Sequence of chain A:
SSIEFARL

Sequence of chain B:
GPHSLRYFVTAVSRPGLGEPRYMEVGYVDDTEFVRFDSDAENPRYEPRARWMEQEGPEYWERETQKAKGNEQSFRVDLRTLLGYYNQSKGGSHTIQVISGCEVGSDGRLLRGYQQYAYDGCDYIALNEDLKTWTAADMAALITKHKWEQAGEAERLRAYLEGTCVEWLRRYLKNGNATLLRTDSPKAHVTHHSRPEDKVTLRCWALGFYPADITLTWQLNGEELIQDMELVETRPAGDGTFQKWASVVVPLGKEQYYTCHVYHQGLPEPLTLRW

Interface contacts:
Residue S99 in chain B is in contact with residue I3 in chain A (closest heavy-atom distance 4.1 Å).
Residue R155 in chain B contacts residue A6 in chain A (closest heavy-atom distance 3.6 Å).
Residue E152 in chain B interacts with residue A6 in chain A (closest heavy-atom distance 3.4 Å).
Residue T143 in chain B is in contact with residue R7 in chain A (closest heavy-atom distance 4.4 Å).
Residue L81 in chain B contacts residue L8 in chain A (closest heavy-atom distance 4.1 Å).
Residue R62 in chain B is in contact with residue S1 in chain A (closest heavy-atom distance 4.7 Å).
Residue I95 in chain B is in contact with residue L8 in chain A (closest heavy-atom distance 4.1 Å).
Residue L5 in chain B is in contact with residue S1 in chain A (closest heavy-atom distance 4.5 Å).
Residue V9 in chain B is in contact with residue F5 in chain A (closest heavy-atom distance 3.7 Å).
Residue E24 in chain B contacts residue S2 in chain A (closest heavy-atom distance 3.0 Å).
Residue Y59 in chain B contacts residue S1 in chain A (closest heavy-atom distance 4.5 Å).
Residue S99 in chain B contacts residue F5 in chain A (closest heavy-atom distance 4.2 Å).
Residue W167 in chain B interacts with residue S1 in chain A (closest heavy-atom distance 3.5 Å).
Residue W147 in chain B is in contact with residue A6 in chain A (closest heavy-atom distance 3.7 Å).
Residue Y45 in chain B interacts with residue S2 in chain A (closest heavy-atom distance 3.9 Å).
Residue N70 in chain B interacts with residue S2 in chain A (closest heavy-atom distance 4.6 Å).
Residue Y116 in chain B interacts with residue A6 in chain A (closest heavy-atom distance 3.7 Å).
Residue Y159 in chain B contacts residue S1 in chain A (closest heavy-atom distance 2.9 Å).
Residue Y22 in chain B contacts residue F5 in chain A (closest heavy-atom distance 4.3 Å).
Residue T163 in chain B is in contact with residue S1 in chain A (closest heavy-atom distance 4.2 Å).
Residue D77 in chain B contacts residue R7 in chain A (closest heavy-atom distance 2.9 Å).
Residue W147 in chain B contacts residue R7 in chain A (closest heavy-atom distance 2.8 Å).
Residue E24 in chain B interacts with residue F5 in chain A (closest heavy-atom distance 4.7 Å).
Residue Q114 in chain B contacts residue I3 in chain A (closest heavy-atom distance 4.4 Å).
Residue K66 in chain B is in contact with residue S2 in chain A (closest heavy-atom distance 2.7 Å).
Residue V76 in chain B is in contact with residue R7 in chain A (closest heavy-atom distance 4.1 Å).
Residue Y116 in chain B interacts with residue F5 in chain A (closest heavy-atom distance 3.5 Å).
Residue N70 in chain B contacts residue E4 in chain A (closest heavy-atom distance 4.1 Å).
Residue S73 in chain B interacts with residue R7 in chain A (closest heavy-atom distance 3.1 Å).
Residue R155 in chain B is in contact with residue F5 in chain A (closest heavy-atom distance 4.1 Å).
Residue L156 in chain B is in contact with residue I3 in chain A (closest heavy-atom distance 3.5 Å).
Residue R155 in chain B contacts residue E4 in chain A (closest heavy-atom distance 2.9 Å).
Residue F74 in chain B contacts residue F5 in chain A (closest heavy-atom distance 3.8 Å).
Residue K66 in chain B is in contact with residue E4 in chain A (closest heavy-atom distance 4.4 Å).
Residue E63 in chain B is in contact with residue S2 in chain A (closest heavy-atom distance 4.1 Å).
Residue Y116 in chain B interacts with residue L8 in chain A (closest heavy-atom distance 3.7 Å).
Residue Y159 in chain B interacts with residue I3 in chain A (closest heavy-atom distance 3.5 Å).
Residue D77 in chain B interacts with residue A6 in chain A (closest heavy-atom distance 4.5 Å).
Residue S73 in chain B contacts residue F5 in chain A (closest heavy-atom distance 4.7 Å).
Residue K146 in chain B contacts residue L8 in chain A (closest heavy-atom distance 3.3 Å).
Residue E63 in chain B is in contact with residue S1 in chain A (closest heavy-atom distance 2.8 Å).
Residue Y171 in chain B contacts residue S1 in chain A (closest heavy-atom distance 2.8 Å).
Residue W147 in chain B contacts residue L8 in chain A (closest heavy-atom distance 3.4 Å).
Residue D77 in chain B contacts residue L8 in chain A (closest heavy-atom distance 2.9 Å).
Residue Y84 in chain B contacts residue L8 in chain A (closest heavy-atom distance 2.8 Å).
Residue Q114 in chain B contacts residue F5 in chain A (closest heavy-atom distance 3.8 Å).
Residue Y159 in chain B contacts residue S2 in chain A (closest heavy-atom distance 3.7 Å).
Residue Y7 in chain B contacts residue S2 in chain A (closest heavy-atom distance 3.3 Å).
Residue T80 in chain B contacts residue L8 in chain A (closest heavy-atom distance 3.9 Å).
Residue K66 in chain B is in contact with residue S1 in chain A (closest heavy-atom distance 3.2 Å).
Residue Y7 in chain B is in contact with residue S1 in chain A (closest heavy-atom distance 2.8 Å).
Residue R155 in chain B interacts with residue I3 in chain A (closest heavy-atom distance 3.5 Å).
Residue N70 in chain B interacts with residue I3 in chain A (closest heavy-atom distance 4.3 Å).
Residue F74 in chain B interacts with residue R7 in chain A (closest heavy-atom distance 4.3 Å).
Residue V97 in chain B contacts residue F5 in chain A (closest heavy-atom distance 3.6 Å).
Residue Y123 in chain B interacts with residue L8 in chain A (closest heavy-atom distance 4.2 Å).
Residue K66 in chain B interacts with residue I3 in chain A (closest heavy-atom distance 4.3 Å).
Residue T143 in chain B is in contact with residue L8 in chain A (closest heavy-atom distance 2.6 Å).
Residue N70 in chain B contacts residue F5 in chain A (closest heavy-atom distance 3.5 Å).

This data describes a binding interaction between two proteins.